The following describes two proteins that form a bound complex.

Sequence of chain A:
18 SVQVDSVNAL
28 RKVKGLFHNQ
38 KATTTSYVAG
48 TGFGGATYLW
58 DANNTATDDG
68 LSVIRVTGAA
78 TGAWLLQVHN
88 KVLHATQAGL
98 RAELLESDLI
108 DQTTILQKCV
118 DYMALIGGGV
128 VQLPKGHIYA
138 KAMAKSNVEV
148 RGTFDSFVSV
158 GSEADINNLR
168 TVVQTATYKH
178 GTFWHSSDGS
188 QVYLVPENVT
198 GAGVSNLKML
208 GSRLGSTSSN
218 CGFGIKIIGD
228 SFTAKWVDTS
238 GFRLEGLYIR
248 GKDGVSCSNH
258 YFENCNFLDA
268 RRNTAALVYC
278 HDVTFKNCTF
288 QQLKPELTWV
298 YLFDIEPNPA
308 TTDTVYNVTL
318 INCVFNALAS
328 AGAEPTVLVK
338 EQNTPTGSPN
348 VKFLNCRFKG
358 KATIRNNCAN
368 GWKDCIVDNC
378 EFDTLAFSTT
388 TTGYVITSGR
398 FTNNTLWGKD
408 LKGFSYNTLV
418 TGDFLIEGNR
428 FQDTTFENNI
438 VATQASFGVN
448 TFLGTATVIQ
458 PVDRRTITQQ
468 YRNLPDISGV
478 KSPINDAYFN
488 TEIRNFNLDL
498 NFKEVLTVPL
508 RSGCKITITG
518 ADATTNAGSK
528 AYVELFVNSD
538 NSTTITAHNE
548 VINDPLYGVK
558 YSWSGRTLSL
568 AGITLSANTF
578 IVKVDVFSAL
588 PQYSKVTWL

Contacts between the two chains:
Residue P342 in chain B interacts with residue E378 in chain A (closest heavy-atom distance 3.3 Å).
Residue I464 in chain B contacts residue F444 in chain A (closest heavy-atom distance 3.2 Å).
Residue K478 in chain B is in contact with residue P472 in chain A (closest heavy-atom distance 3.0 Å).
Residue D279 in chain B interacts with residue N352 in chain A (closest heavy-atom distance 3.0 Å).
Residue N256 in chain B interacts with residue K283 in chain A (closest heavy-atom distance 3.4 Å).
Residue I464 in chain B is in contact with residue D460 in chain A (closest heavy-atom distance 3.3 Å).
Residue K249 in chain B interacts with residue L166 in chain A (closest heavy-atom distance 2.9 Å).
Residue L122 in chain B is in contact with residue S153 in chain A (closest heavy-atom distance 3.0 Å).
Residue Q467 in chain B is in contact with residue D460 in chain A (closest heavy-atom distance 3.0 Å).
Residue K142 in chain B is in contact with residue S156 in chain A (closest heavy-atom distance 2.9 Å).
Residue N87 in chain B is in contact with residue N87 in chain A (closest heavy-atom distance 3.1 Å).
Residue N535 in chain B interacts with residue A528 in chain A (closest heavy-atom distance 2.7 Å).
Residue D537 in chain B is in contact with residue G525 in chain A (closest heavy-atom distance 2.8 Å).
Residue G124 in chain B contacts residue F151 in chain A (closest heavy-atom distance 3.3 Å).
Residue N195 in chain B is in contact with residue A173 in chain A (closest heavy-atom distance 3.3 Å).
Residue V477 in chain B is in contact with residue P472 in chain A (closest heavy-atom distance 3.4 Å).
Residue N538 in chain B interacts with residue A520 in chain A (closest heavy-atom distance 3.2 Å).
Residue T343 in chain B interacts with residue N376 in chain A (closest heavy-atom distance 3.1 Å).
Residue K249 in chain B is in contact with residue I163 in chain A (closest heavy-atom distance 2.9 Å).
Residue K223 in chain B contacts residue N164 in chain A (closest heavy-atom distance 2.8 Å).
Residue N195 in chain B is in contact with residue Q171 in chain A (closest heavy-atom distance 3.0 Å).
Residue Q188 in chain B interacts with residue N164 in chain A (closest heavy-atom distance 3.0 Å).
Residue N347 in chain B interacts with residue N352 in chain A (closest heavy-atom distance 3.3 Å).
Residue P480 in chain B contacts residue R491 in chain A (closest heavy-atom distance 3.3 Å).
Residue S539 in chain B contacts residue N523 in chain A (closest heavy-atom distance 2.7 Å).
Residue K370 in chain B interacts with residue G425 in chain A (closest heavy-atom distance 2.6 Å).
Residue D537 in chain B is in contact with residue K527 in chain A (closest heavy-atom distance 2.7 Å).
Residue N256 in chain B interacts with residue N284 in chain A (closest heavy-atom distance 3.4 Å).
Residue N36 in chain B interacts with residue Q20 in chain A (closest heavy-atom distance 2.9 Å).
Residue A121 in chain B contacts residue F154 in chain A (closest heavy-atom distance 2.9 Å).
Residue N256 in chain B contacts residue N261 in chain A (closest heavy-atom distance 3.4 Å).
Residue K478 in chain B is in contact with residue D473 in chain A (closest heavy-atom distance 3.0 Å).
Residue P342 in chain B contacts residue T402 in chain A (closest heavy-atom distance 2.7 Å).
Residue N538 in chain B interacts with residue T521 in chain A (closest heavy-atom distance 2.9 Å).
Residue E194 in chain B contacts residue Q171 in chain A (closest heavy-atom distance 3.0 Å).
Residue N347 in chain B is in contact with residue N376 in chain A (closest heavy-atom distance 3.3 Å).
Residue D537 in chain B is in contact with residue D519 in chain A (closest heavy-atom distance 3.3 Å).
Residue D371 in chain B contacts residue N400 in chain A (closest heavy-atom distance 3.1 Å).
Residue T540 in chain B is in contact with residue N523 in chain A (closest heavy-atom distance 3.3 Å).
Residue D537 in chain B contacts residue N523 in chain A (closest heavy-atom distance 3.1 Å).
Residue N314 in chain B contacts residue N352 in chain A (closest heavy-atom distance 3.3 Å).
Residue Q188 in chain B is in contact with residue E160 in chain A (closest heavy-atom distance 2.9 Å).
Residue P342 in chain B contacts residue R427 in chain A (closest heavy-atom distance 3.0 Å).
Residue D537 in chain B contacts residue T521 in chain A (closest heavy-atom distance 3.2 Å).
Residue K249 in chain B contacts residue T168 in chain A (closest heavy-atom distance 3.2 Å).
Residue N535 in chain B is in contact with residue K527 in chain A (closest heavy-atom distance 3.2 Å).
Residue S228 in chain B contacts residue N261 in chain A (closest heavy-atom distance 3.2 Å).
Residue E194 in chain B interacts with residue V170 in chain A (closest heavy-atom distance 2.9 Å).
Residue N535 in chain B interacts with residue G517 in chain A (closest heavy-atom distance 2.8 Å).
Residue G248 in chain B is in contact with residue R167 in chain A (closest heavy-atom distance 2.8 Å).
Residue T341 in chain B contacts residue R427 in chain A (closest heavy-atom distance 3.1 Å).
Residue T343 in chain B is in contact with residue T402 in chain A (closest heavy-atom distance 3.2 Å).
Residue T197 in chain B contacts residue Y175 in chain A (closest heavy-atom distance 3.3 Å).
Residue Y468 in chain B interacts with residue D460 in chain A (closest heavy-atom distance 2.8 Å).
Residue T343 in chain B interacts with residue N400 in chain A (closest heavy-atom distance 3.1 Å).
Residue N256 in chain B interacts with residue E260 in chain A (closest heavy-atom distance 3.2 Å).
Residue N538 in chain B contacts residue T522 in chain A (closest heavy-atom distance 3.1 Å).
Residue D483 in chain B interacts with residue N492 in chain A (closest heavy-atom distance 2.6 Å).
Residue Y468 in chain B interacts with residue R469 in chain A (closest heavy-atom distance 3.0 Å).
Residue K138 in chain B contacts residue E160 in chain A (closest heavy-atom distance 2.7 Å).

Sequence of chain B:
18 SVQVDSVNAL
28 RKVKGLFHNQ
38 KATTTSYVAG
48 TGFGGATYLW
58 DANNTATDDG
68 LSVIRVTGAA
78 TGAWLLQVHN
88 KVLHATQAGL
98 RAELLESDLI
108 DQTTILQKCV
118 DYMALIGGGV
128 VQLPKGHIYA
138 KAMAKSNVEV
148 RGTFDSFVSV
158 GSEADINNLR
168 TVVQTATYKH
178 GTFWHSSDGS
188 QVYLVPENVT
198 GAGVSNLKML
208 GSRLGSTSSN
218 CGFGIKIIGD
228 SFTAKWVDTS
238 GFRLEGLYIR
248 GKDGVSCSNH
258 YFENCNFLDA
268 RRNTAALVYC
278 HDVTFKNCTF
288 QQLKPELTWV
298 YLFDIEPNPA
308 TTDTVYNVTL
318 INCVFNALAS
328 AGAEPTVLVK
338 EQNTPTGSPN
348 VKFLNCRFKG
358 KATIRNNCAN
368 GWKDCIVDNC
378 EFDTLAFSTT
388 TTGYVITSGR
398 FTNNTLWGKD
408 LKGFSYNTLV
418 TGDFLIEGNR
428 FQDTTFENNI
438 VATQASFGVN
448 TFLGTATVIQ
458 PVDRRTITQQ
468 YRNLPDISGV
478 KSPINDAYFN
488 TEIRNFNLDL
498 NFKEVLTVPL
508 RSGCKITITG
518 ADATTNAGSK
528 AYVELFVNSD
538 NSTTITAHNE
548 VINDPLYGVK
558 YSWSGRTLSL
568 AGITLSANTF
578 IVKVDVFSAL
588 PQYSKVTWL